Sequence of chain A:
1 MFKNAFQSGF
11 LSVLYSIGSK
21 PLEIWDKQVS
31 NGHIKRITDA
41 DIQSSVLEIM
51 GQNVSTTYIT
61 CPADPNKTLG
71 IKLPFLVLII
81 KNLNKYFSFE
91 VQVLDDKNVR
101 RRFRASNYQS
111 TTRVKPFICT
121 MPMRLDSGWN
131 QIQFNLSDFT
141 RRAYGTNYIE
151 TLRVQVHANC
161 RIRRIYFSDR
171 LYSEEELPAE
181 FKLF

This data describes a binding interaction between two proteins.

Sequence of chain B:
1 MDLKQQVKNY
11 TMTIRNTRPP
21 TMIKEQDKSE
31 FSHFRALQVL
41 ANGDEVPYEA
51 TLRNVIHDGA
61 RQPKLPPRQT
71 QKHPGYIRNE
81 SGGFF

Contacts between the two chains:
Residue K67 in chain A contacts residue Y10 in chain B (closest heavy-atom distance 3.5 Å).
Residue S12 in chain A interacts with residue L3 in chain B (closest heavy-atom distance 3.5 Å).
Residue N4 in chain A is in contact with residue T13 in chain B (closest heavy-atom distance 4.7 Å).
Residue E23 in chain A contacts residue L3 in chain B (closest heavy-atom distance 3.5 Å).
Residue I24 in chain A is in contact with residue V7 in chain B (closest heavy-atom distance 3.7 Å).
Residue F2 in chain A contacts residue L3 in chain B (closest heavy-atom distance 3.2 Å).
Residue I24 in chain A interacts with residue L3 in chain B (closest heavy-atom distance 4.7 Å).
Residue V13 in chain A interacts with residue L3 in chain B (closest heavy-atom distance 4.0 Å).
Residue M1 in chain A is in contact with residue V7 in chain B (closest heavy-atom distance 3.8 Å).
Residue F2 in chain A is in contact with residue V7 in chain B (closest heavy-atom distance 4.5 Å).
Residue L11 in chain A is in contact with residue Q6 in chain B (closest heavy-atom distance 4.2 Å).
Residue M1 in chain A is in contact with residue Y10 in chain B (closest heavy-atom distance 3.8 Å).
Residue E23 in chain A interacts with residue V7 in chain B (closest heavy-atom distance 3.1 Å).
Residue E23 in chain A contacts residue K4 in chain B (closest heavy-atom distance 2.7 Å).
Residue F2 in chain A contacts residue Q6 in chain B (closest heavy-atom distance 3.5 Å).
Residue A5 in chain A interacts with residue Q6 in chain B (closest heavy-atom distance 3.8 Å).
Residue K3 in chain A interacts with residue Y10 in chain B (closest heavy-atom distance 4.5 Å).